Contacts between the two chains:
Residue Y81 in chain A interacts with residue S32 in chain B (closest heavy-atom distance 3.5 Å).
Residue W169 in chain A contacts residue L15 in chain B (closest heavy-atom distance 2.8 Å).
Residue F166 in chain A is in contact with residue A53 in chain B (closest heavy-atom distance 3.5 Å).
Residue R17 in chain A contacts residue G40 in chain B (closest heavy-atom distance 3.4 Å).
Residue R110 in chain A interacts with residue G28 in chain B (closest heavy-atom distance 2.5 Å).
Residue W169 in chain A contacts residue D22 in chain B (closest heavy-atom distance 3.2 Å).
Residue I37 in chain A interacts with residue F57 in chain B (closest heavy-atom distance 3.4 Å).
Residue S113 in chain A contacts residue A31 in chain B (closest heavy-atom distance 3.2 Å).
Residue V28 in chain A interacts with residue T54 in chain B (closest heavy-atom distance 3.1 Å).
Residue R117 in chain A is in contact with residue D22 in chain B (closest heavy-atom distance 3.4 Å).
Residue T116 in chain A is in contact with residue S32 in chain B (closest heavy-atom distance 3.2 Å).
Residue R109 in chain A interacts with residue A33 in chain B (closest heavy-atom distance 3.2 Å).
Residue R17 in chain A interacts with residue G42 in chain B (closest heavy-atom distance 3.4 Å).
Residue R109 in chain A interacts with residue G37 in chain B (closest heavy-atom distance 3.0 Å).
Residue F74 in chain A contacts residue F57 in chain B (closest heavy-atom distance 3.5 Å).
Residue E172 in chain A contacts residue G30 in chain B (closest heavy-atom distance 3.1 Å).
Residue E172 in chain A is in contact with residue F27 in chain B (closest heavy-atom distance 3.0 Å).
Residue L419 in chain A interacts with residue F36 in chain B (closest heavy-atom distance 3.6 Å).
Residue I35 in chain A is in contact with residue L61 in chain B (closest heavy-atom distance 3.3 Å).
Residue S113 in chain A interacts with residue G28 in chain B (closest heavy-atom distance 3.6 Å).
Residue G32 in chain A is in contact with residue F57 in chain B (closest heavy-atom distance 3.3 Å).
Residue T175 in chain A is in contact with residue F36 in chain B (closest heavy-atom distance 3.4 Å).
Residue S113 in chain A interacts with residue G30 in chain B (closest heavy-atom distance 2.7 Å).
Residue Q173 in chain A is in contact with residue T46 in chain B (closest heavy-atom distance 3.4 Å).
Residue Q173 in chain A contacts residue A50 in chain B (closest heavy-atom distance 3.4 Å).
Residue W169 in chain A contacts residue G30 in chain B (closest heavy-atom distance 3.7 Å).
Residue R110 in chain A contacts residue A29 in chain B (closest heavy-atom distance 3.6 Å).
Residue F166 in chain A contacts residue L15 in chain B (closest heavy-atom distance 3.5 Å).
Residue Q114 in chain A interacts with residue M23 in chain B (closest heavy-atom distance 3.7 Å).
Residue Q173 in chain A contacts residue S39 in chain B (closest heavy-atom distance 3.6 Å).
Residue R109 in chain A interacts with residue A29 in chain B (closest heavy-atom distance 3.0 Å).
Residue P36 in chain A interacts with residue F57 in chain B (closest heavy-atom distance 3.2 Å).
Residue P36 in chain A contacts residue L61 in chain B (closest heavy-atom distance 2.9 Å).
Residue M168 in chain A interacts with residue G30 in chain B (closest heavy-atom distance 3.5 Å).
Residue V145 in chain A is in contact with residue N65 in chain B (closest heavy-atom distance 3.4 Å).
Residue T162 in chain A interacts with residue L15 in chain B (closest heavy-atom distance 3.5 Å).
Residue S113 in chain A interacts with residue A29 in chain B (closest heavy-atom distance 3.0 Å).
Residue E172 in chain A interacts with residue D22 in chain B (closest heavy-atom distance 2.7 Å).
Residue Y81 in chain A interacts with residue A31 in chain B (closest heavy-atom distance 2.9 Å).
Residue E176 in chain A is in contact with residue S38 in chain B (closest heavy-atom distance 3.7 Å).
Residue I73 in chain A is in contact with residue F57 in chain B (closest heavy-atom distance 3.5 Å).
Residue E176 in chain A contacts residue S39 in chain B (closest heavy-atom distance 2.9 Å).
Residue Q114 in chain A is in contact with residue G28 in chain B (closest heavy-atom distance 2.9 Å).
Residue E172 in chain A interacts with residue S26 in chain B (closest heavy-atom distance 2.9 Å).
Residue L170 in chain A is in contact with residue T54 in chain B (closest heavy-atom distance 3.3 Å).
Residue R117 in chain A interacts with residue K19 in chain B (closest heavy-atom distance 3.6 Å).
Residue E176 in chain A contacts residue G40 in chain B (closest heavy-atom distance 3.1 Å).
Residue M168 in chain A contacts residue A31 in chain B (closest heavy-atom distance 3.2 Å).
Residue G105 in chain A contacts residue L35 in chain B (closest heavy-atom distance 3.5 Å).
Residue Q173 in chain A contacts residue S26 in chain B (closest heavy-atom distance 3.1 Å).
Residue I112 in chain A interacts with residue S32 in chain B (closest heavy-atom distance 3.7 Å).
Residue W169 in chain A contacts residue K19 in chain B (closest heavy-atom distance 3.5 Å).
Residue R177 in chain A is in contact with residue R47 in chain B (closest heavy-atom distance 3.4 Å).
Residue R109 in chain A contacts residue F27 in chain B (closest heavy-atom distance 3.5 Å).
Residue F166 in chain A interacts with residue F56 in chain B (closest heavy-atom distance 3.6 Å).
Residue R117 in chain A contacts residue M23 in chain B (closest heavy-atom distance 3.7 Å).
Residue F166 in chain A is in contact with residue M14 in chain B (closest heavy-atom distance 3.8 Å).
Residue R109 in chain A contacts residue F36 in chain B (closest heavy-atom distance 3.6 Å).
Residue M165 in chain A is in contact with residue K19 in chain B (closest heavy-atom distance 3.6 Å).
Residue R109 in chain A contacts residue L35 in chain B (closest heavy-atom distance 3.3 Å).

Sequence of chain B:
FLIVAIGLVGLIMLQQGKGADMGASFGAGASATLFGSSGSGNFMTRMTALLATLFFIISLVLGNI

The following describes two proteins that form a bound complex.

Sequence of chain A:
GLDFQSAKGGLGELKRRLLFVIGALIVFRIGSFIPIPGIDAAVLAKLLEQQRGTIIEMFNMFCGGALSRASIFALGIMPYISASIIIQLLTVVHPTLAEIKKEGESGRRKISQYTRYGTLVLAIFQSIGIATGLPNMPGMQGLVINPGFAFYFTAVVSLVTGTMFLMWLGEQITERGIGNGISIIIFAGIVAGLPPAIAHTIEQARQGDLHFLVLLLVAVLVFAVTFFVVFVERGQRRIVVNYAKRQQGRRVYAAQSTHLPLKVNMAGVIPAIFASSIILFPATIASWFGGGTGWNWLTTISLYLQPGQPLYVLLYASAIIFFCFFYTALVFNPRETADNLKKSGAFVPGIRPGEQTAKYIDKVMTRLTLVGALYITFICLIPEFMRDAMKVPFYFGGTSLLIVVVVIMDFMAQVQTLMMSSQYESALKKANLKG